Residue-level contacts at the interface:
Residue E155 in the second protein interacts with residue P17 in the first protein (closest heavy-atom distance 3.6 Å).
Residue E37 in the second protein interacts with residue R27 in the first protein (closest heavy-atom distance 3.1 Å).
Residue G68 in the second protein contacts residue R28 in the first protein (closest heavy-atom distance 3.1 Å).
Residue S26 in the second protein contacts residue L29 in the first protein (closest heavy-atom distance 3.6 Å).
Residue Y64 in the second protein is in contact with residue G19 in the first protein (closest heavy-atom distance 4.0 Å).
Residue Q196 in the second protein interacts with residue A9 in the first protein (closest heavy-atom distance 3.5 Å).
Residue K168 in the second protein is in contact with residue F14 in the first protein (closest heavy-atom distance 3.7 Å).
Residue G86 in the second protein interacts with residue R24 in the first protein (closest heavy-atom distance 3.7 Å).
Residue Q196 in the second protein is in contact with residue Q12 in the first protein (closest heavy-atom distance 3.4 Å).
Residue Q45 in the second protein contacts residue R28 in the first protein (closest heavy-atom distance 3.8 Å).
Residue E22 in the second protein interacts with residue I30 in the first protein (closest heavy-atom distance 3.5 Å).
Residue R66 in the second protein is in contact with residue R27 in the first protein (closest heavy-atom distance 3.9 Å).
Residue S26 in the second protein contacts residue R31 in the first protein (closest heavy-atom distance 3.8 Å).
Residue W122 in the second protein interacts with residue P20 in the first protein (closest heavy-atom distance 3.4 Å).
Residue V153 in the second protein interacts with residue P17 in the first protein (closest heavy-atom distance 3.6 Å).
Residue C36 in the second protein interacts with residue R27 in the first protein (closest heavy-atom distance 3.6 Å).
Residue Q196 in the second protein contacts residue S13 in the first protein (closest heavy-atom distance 2.5 Å).
Residue G68 in the second protein is in contact with residue R24 in the first protein (closest heavy-atom distance 2.7 Å).
Residue R66 in the second protein interacts with residue R28 in the first protein (closest heavy-atom distance 3.2 Å).
Residue W122 in the second protein is in contact with residue G19 in the first protein (closest heavy-atom distance 3.2 Å).
Residue L169 in the second protein contacts residue F14 in the first protein (closest heavy-atom distance 4.0 Å).
Residue Q196 in the second protein interacts with residue K11 in the first protein (closest heavy-atom distance 4.0 Å).
Residue Q196 in the second protein contacts residue H10 in the first protein (closest heavy-atom distance 2.8 Å).
Residue E198 in the second protein interacts with residue F14 in the first protein (closest heavy-atom distance 4.0 Å).
Residue L40 in the second protein contacts residue R27 in the first protein (closest heavy-atom distance 3.6 Å).
Residue K48 in the second protein is in contact with residue I30 in the first protein (closest heavy-atom distance 2.9 Å).
Residue E22 in the second protein contacts residue L29 in the first protein (closest heavy-atom distance 4.0 Å).
Residue K48 in the second protein interacts with residue R31 in the first protein (closest heavy-atom distance 3.6 Å).
Residue M197 in the second protein interacts with residue F14 in the first protein (closest heavy-atom distance 3.7 Å).
Residue Q196 in the second protein is in contact with residue F14 in the first protein (closest heavy-atom distance 2.7 Å).
Residue A129 in the second protein interacts with residue P17 in the first protein (closest heavy-atom distance 3.9 Å).
Residue L40 in the second protein is in contact with residue R28 in the first protein (closest heavy-atom distance 3.6 Å).
Residue R195 in the second protein is in contact with residue H10 in the first protein (closest heavy-atom distance 3.2 Å).
Residue R66 in the second protein interacts with residue K23 in the first protein (closest heavy-atom distance 3.1 Å).
Residue Y71 in the second protein is in contact with residue I30 in the first protein (closest heavy-atom distance 3.4 Å).
Residue R66 in the second protein interacts with residue G25 in the first protein (closest heavy-atom distance 3.3 Å).
Residue L124 in the second protein interacts with residue K18 in the first protein (closest heavy-atom distance 3.5 Å).
Residue R66 in the second protein contacts residue I26 in the first protein (closest heavy-atom distance 3.3 Å).
Residue R66 in the second protein interacts with residue R24 in the first protein (closest heavy-atom distance 3.3 Å).
Residue D69 in the second protein contacts residue R28 in the first protein (closest heavy-atom distance 3.2 Å).
Residue M197 in the second protein contacts residue A9 in the first protein (closest heavy-atom distance 3.5 Å).
Residue T194 in the second protein contacts residue Q12 in the first protein (closest heavy-atom distance 3.7 Å).
Residue W122 in the second protein is in contact with residue K18 in the first protein (closest heavy-atom distance 2.7 Å).
Residue Q45 in the second protein is in contact with residue L29 in the first protein (closest heavy-atom distance 3.5 Å).
Residue D67 in the second protein is in contact with residue R24 in the first protein (closest heavy-atom distance 2.9 Å).
Residue E37 in the second protein is in contact with residue I26 in the first protein (closest heavy-atom distance 3.8 Å).
Residue D63 in the second protein interacts with residue K23 in the first protein (closest heavy-atom distance 2.4 Å).
Residue L61 in the second protein is in contact with residue I30 in the first protein (closest heavy-atom distance 3.6 Å).
Residue S41 in the second protein interacts with residue K16 in the first protein (closest heavy-atom distance 3.1 Å).
Residue D63 in the second protein is in contact with residue R27 in the first protein (closest heavy-atom distance 3.4 Å).
Residue R195 in the second protein contacts residue A9 in the first protein (closest heavy-atom distance 4.0 Å).
Residue E22 in the second protein contacts residue R31 in the first protein (closest heavy-atom distance 3.0 Å).
Residue D85 in the second protein is in contact with residue R24 in the first protein (closest heavy-atom distance 3.5 Å).
Residue Y64 in the second protein interacts with residue P20 in the first protein (closest heavy-atom distance 3.4 Å).
Residue Y71 in the second protein interacts with residue R28 in the first protein (closest heavy-atom distance 4.0 Å).
Residue L124 in the second protein contacts residue P17 in the first protein (closest heavy-atom distance 4.0 Å).
Residue T170 in the second protein interacts with residue K16 in the first protein (closest heavy-atom distance 4.0 Å).
Residue S41 in the second protein interacts with residue R27 in the first protein (closest heavy-atom distance 3.5 Å).
Residue T170 in the second protein contacts residue F14 in the first protein (closest heavy-atom distance 3.8 Å).
Residue L83 in the second protein interacts with residue R24 in the first protein (closest heavy-atom distance 3.8 Å).

Sequence of the second protein:
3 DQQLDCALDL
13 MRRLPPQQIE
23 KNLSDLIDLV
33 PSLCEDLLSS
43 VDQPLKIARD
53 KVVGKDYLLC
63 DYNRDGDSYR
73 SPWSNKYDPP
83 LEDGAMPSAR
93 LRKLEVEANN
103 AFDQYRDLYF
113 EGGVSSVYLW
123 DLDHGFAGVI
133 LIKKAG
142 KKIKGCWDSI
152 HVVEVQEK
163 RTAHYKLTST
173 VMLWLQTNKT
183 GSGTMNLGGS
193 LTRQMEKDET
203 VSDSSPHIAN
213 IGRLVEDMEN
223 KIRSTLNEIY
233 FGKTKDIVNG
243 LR

Sequence of the first protein:
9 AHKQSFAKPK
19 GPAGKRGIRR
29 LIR

These two protein chains interact to form a complex.